Residue-level contacts at the interface:
Residue N173 in the second protein is in contact with residue A3 in the first protein (closest heavy-atom distance 4.7 Å).
Residue Q203 in the second protein interacts with residue A4 in the first protein (closest heavy-atom distance 3.7 Å).

This data describes a binding interaction between two proteins.

Sequence of the second protein:
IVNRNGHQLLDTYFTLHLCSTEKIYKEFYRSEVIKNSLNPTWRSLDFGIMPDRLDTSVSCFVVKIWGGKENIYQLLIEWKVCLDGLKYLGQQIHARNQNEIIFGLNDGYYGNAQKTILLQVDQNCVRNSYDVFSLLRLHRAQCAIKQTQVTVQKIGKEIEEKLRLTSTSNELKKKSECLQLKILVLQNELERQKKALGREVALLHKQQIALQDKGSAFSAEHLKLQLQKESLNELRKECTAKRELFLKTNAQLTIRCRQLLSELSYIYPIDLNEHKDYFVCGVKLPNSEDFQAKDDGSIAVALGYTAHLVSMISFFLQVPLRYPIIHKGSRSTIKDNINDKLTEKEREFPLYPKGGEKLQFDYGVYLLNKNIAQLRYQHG

Sequence of the first protein:
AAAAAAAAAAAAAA